Interface contacts:
Residue T1275 in the first protein is in contact with residue K46 in the second protein (closest heavy-atom distance 3.5 Å).
Residue Y1306 in the first protein contacts residue S59 in the second protein (closest heavy-atom distance 3.6 Å).
Residue K783 in the first protein is in contact with residue N125 in the second protein (closest heavy-atom distance 3.5 Å).
Residue N887 in the first protein interacts with residue T69 in the second protein (closest heavy-atom distance 3.2 Å).
Residue T1273 in the first protein interacts with residue V48 in the second protein (closest heavy-atom distance 3.6 Å).
Residue V1272 in the first protein contacts residue V48 in the second protein (closest heavy-atom distance 3.3 Å).
Residue N863 in the first protein is in contact with residue V66 in the second protein (closest heavy-atom distance 2.9 Å).
Residue R1494 in the first protein interacts with residue A55 in the second protein (closest heavy-atom distance 2.9 Å).
Residue K1482 in the first protein is in contact with residue S6 in the second protein (closest heavy-atom distance 2.8 Å).
Residue F1297 in the first protein contacts residue L60 in the second protein (closest heavy-atom distance 3.6 Å).
Residue S936 in the first protein is in contact with residue Y112 in the second protein (closest heavy-atom distance 3.6 Å).
Residue E1274 in the first protein is in contact with residue V47 in the second protein (closest heavy-atom distance 2.9 Å).
Residue N1369 in the first protein is in contact with residue S103 in the second protein (closest heavy-atom distance 3.3 Å).
Residue T1275 in the first protein interacts with residue L45 in the second protein (closest heavy-atom distance 3.6 Å).
Residue V912 in the first protein is in contact with residue K83 in the second protein (closest heavy-atom distance 3.4 Å).
Residue E1490 in the first protein is in contact with residue T51 in the second protein (closest heavy-atom distance 3.5 Å).
Residue E1274 in the first protein is in contact with residue K46 in the second protein (closest heavy-atom distance 3.1 Å).
Residue N937 in the first protein interacts with residue I82 in the second protein (closest heavy-atom distance 3.5 Å).
Residue G1005 in the first protein is in contact with residue Q100 in the second protein (closest heavy-atom distance 3.0 Å).
Residue Q1199 in the first protein interacts with residue R122 in the second protein (closest heavy-atom distance 3.0 Å).
Residue I891 in the first protein is in contact with residue L71 in the second protein (closest heavy-atom distance 3.6 Å).
Residue T1009 in the first protein interacts with residue R102 in the second protein (closest heavy-atom distance 3.2 Å).
Residue R878 in the first protein contacts residue V66 in the second protein (closest heavy-atom distance 3.5 Å).
Residue Y1306 in the first protein contacts residue L60 in the second protein (closest heavy-atom distance 3.2 Å).
Residue V1270 in the first protein contacts residue T51 in the second protein (closest heavy-atom distance 3.0 Å).
Residue G935 in the first protein interacts with residue N125 in the second protein (closest heavy-atom distance 2.9 Å).
Residue T1273 in the first protein is in contact with residue V47 in the second protein (closest heavy-atom distance 3.5 Å).
Residue D1268 in the first protein contacts residue K64 in the second protein (closest heavy-atom distance 3.6 Å).
Residue Y1306 in the first protein contacts residue S58 in the second protein (closest heavy-atom distance 3.2 Å).
Residue V1486 in the first protein is in contact with residue T49 in the second protein (closest heavy-atom distance 3.5 Å).
Residue S909 in the first protein interacts with residue K83 in the second protein (closest heavy-atom distance 3.5 Å).
Residue G932 in the first protein is in contact with residue N125 in the second protein (closest heavy-atom distance 3.2 Å).
Residue A1574 in the first protein interacts with residue K120 in the second protein (closest heavy-atom distance 3.2 Å).
Residue E1305 in the first protein is in contact with residue K63 in the second protein (closest heavy-atom distance 2.8 Å).
Residue N901 in the first protein is in contact with residue G79 in the second protein (closest heavy-atom distance 3.5 Å).
Residue L1006 in the first protein interacts with residue Q100 in the second protein (closest heavy-atom distance 3.3 Å).
Residue D1268 in the first protein contacts residue R61 in the second protein (closest heavy-atom distance 2.5 Å).
Residue E860 in the first protein interacts with residue E75 in the second protein (closest heavy-atom distance 3.5 Å).
Residue E881 in the first protein interacts with residue S65 in the second protein (closest heavy-atom distance 2.9 Å).
Residue V938 in the first protein is in contact with residue I82 in the second protein (closest heavy-atom distance 3.4 Å).
Residue T1276 in the first protein is in contact with residue L45 in the second protein (closest heavy-atom distance 3.1 Å).
Residue K888 in the first protein interacts with residue V67 in the second protein (closest heavy-atom distance 3.7 Å).
Residue T1276 in the first protein is in contact with residue N21 in the second protein (closest heavy-atom distance 3.6 Å).
Residue V1270 in the first protein interacts with residue T50 in the second protein (closest heavy-atom distance 3.2 Å).
Residue K756 in the first protein is in contact with residue E92 in the second protein (closest heavy-atom distance 3.3 Å).
Residue S1264 in the first protein contacts residue F56 in the second protein (closest heavy-atom distance 3.4 Å).
Residue E1265 in the first protein interacts with residue S58 in the second protein (closest heavy-atom distance 3.3 Å).
Residue I1271 in the first protein interacts with residue T49 in the second protein (closest heavy-atom distance 3.6 Å).
Residue V861 in the first protein contacts residue V67 in the second protein (closest heavy-atom distance 3.5 Å).
Residue V1272 in the first protein contacts residue T49 in the second protein (closest heavy-atom distance 2.6 Å).
Residue V1272 in the first protein interacts with residue V47 in the second protein (closest heavy-atom distance 3.5 Å).
Residue E1305 in the first protein is in contact with residue S59 in the second protein (closest heavy-atom distance 2.4 Å).
Residue V861 in the first protein is in contact with residue K68 in the second protein (closest heavy-atom distance 2.8 Å).
Residue V938 in the first protein is in contact with residue Y96 in the second protein (closest heavy-atom distance 3.5 Å).
Residue K934 in the first protein interacts with residue N125 in the second protein (closest heavy-atom distance 3.3 Å).
Residue T1276 in the first protein contacts residue N44 in the second protein (closest heavy-atom distance 3.0 Å).
Residue S905 in the first protein contacts residue T81 in the second protein (closest heavy-atom distance 2.9 Å).
Residue V1486 in the first protein contacts residue T51 in the second protein (closest heavy-atom distance 3.6 Å).
Residue N937 in the first protein interacts with residue K83 in the second protein (closest heavy-atom distance 3.2 Å).
Residue D629 in the first protein is in contact with residue D105 in the second protein (closest heavy-atom distance 3.6 Å).

Sequence of the second protein:
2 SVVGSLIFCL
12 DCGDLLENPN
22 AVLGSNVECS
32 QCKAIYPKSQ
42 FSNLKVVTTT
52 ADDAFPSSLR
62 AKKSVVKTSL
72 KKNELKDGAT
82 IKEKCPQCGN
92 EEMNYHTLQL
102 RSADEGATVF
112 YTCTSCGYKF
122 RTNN

Sequence of the first protein:
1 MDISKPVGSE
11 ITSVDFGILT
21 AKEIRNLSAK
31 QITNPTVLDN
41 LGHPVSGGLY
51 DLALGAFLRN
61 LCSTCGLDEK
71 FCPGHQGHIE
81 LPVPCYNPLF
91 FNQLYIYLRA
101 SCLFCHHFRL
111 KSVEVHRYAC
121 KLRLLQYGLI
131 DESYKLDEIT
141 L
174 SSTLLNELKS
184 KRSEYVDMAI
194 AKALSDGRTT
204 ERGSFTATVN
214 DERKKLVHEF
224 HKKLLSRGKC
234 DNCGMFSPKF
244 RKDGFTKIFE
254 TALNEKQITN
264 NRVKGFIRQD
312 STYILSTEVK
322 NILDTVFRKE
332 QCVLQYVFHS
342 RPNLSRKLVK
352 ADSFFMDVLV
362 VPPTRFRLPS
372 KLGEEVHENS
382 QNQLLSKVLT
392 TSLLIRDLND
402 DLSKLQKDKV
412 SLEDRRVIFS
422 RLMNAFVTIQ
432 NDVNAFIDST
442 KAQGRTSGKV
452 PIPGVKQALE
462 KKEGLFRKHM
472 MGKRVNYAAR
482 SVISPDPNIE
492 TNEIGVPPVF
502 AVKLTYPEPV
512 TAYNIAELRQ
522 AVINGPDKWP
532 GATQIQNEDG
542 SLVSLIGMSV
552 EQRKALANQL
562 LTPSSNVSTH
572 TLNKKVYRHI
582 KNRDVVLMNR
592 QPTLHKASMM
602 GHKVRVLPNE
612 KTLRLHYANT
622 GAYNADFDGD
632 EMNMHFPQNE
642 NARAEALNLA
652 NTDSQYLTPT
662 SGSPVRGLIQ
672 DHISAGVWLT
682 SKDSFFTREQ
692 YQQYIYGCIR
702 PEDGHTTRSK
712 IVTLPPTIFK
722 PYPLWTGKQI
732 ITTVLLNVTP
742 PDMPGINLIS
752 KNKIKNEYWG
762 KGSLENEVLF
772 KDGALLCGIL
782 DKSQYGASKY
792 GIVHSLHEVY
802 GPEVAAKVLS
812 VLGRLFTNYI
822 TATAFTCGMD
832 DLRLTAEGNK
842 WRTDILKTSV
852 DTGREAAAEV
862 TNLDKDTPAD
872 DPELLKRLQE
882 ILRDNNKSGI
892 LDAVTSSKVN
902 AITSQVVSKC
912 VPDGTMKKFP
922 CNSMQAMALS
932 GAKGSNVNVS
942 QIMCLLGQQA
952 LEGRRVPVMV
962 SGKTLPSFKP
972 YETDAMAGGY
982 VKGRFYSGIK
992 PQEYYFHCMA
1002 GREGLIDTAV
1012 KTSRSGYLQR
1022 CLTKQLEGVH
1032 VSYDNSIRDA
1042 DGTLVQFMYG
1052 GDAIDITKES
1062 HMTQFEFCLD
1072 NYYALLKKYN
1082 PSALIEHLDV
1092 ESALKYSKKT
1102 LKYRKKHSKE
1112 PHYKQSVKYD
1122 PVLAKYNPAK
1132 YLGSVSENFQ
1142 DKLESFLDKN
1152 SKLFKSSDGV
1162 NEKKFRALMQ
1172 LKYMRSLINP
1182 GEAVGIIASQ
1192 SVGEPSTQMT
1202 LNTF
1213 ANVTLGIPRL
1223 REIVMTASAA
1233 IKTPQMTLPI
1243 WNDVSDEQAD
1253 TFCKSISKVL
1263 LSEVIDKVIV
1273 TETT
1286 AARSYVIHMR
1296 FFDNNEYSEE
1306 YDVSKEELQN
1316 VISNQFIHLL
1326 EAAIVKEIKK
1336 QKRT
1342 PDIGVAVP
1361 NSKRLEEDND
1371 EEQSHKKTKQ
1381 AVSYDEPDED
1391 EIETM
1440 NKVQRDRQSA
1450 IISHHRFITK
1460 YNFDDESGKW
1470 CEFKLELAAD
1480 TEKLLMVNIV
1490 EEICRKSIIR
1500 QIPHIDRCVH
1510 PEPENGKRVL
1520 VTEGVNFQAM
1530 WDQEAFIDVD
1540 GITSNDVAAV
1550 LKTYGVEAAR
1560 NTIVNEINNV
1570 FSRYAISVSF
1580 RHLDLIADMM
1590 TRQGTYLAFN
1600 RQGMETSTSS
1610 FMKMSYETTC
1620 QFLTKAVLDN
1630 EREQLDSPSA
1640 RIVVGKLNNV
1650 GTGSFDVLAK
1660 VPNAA

These two protein chains interact to form a complex.